Sequence of protein 2:
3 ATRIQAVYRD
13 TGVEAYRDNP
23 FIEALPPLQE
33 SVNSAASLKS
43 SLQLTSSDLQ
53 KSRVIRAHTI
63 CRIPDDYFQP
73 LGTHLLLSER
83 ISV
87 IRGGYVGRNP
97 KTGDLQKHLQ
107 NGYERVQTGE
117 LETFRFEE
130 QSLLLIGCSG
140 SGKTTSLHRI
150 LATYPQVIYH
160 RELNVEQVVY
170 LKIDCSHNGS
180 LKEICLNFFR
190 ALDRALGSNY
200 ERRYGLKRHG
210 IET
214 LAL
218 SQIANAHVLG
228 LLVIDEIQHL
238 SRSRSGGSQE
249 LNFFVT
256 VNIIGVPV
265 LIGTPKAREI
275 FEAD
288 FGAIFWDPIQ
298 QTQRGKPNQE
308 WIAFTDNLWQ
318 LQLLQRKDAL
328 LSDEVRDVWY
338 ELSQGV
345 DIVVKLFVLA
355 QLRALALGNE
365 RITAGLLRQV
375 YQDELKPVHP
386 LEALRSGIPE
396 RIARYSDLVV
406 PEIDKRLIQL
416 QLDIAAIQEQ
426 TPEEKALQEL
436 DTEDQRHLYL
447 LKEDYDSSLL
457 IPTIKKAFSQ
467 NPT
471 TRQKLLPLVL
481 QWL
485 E

Residue-level contacts at the interface:
Residue E438 in protein 1 interacts with residue L327 in protein 2 (closest heavy-atom distance 3.6 Å).
Residue E449 in protein 1 interacts with residue H442 in protein 2 (closest heavy-atom distance 3.5 Å).
Residue A151 in protein 1 is in contact with residue R121 in protein 2 (closest heavy-atom distance 3.4 Å).
Residue L27 in protein 1 interacts with residue Q113 in protein 2 (closest heavy-atom distance 2.9 Å).
Residue P154 in protein 1 interacts with residue F122 in protein 2 (closest heavy-atom distance 3.4 Å).
Residue L417 in protein 1 interacts with residue L78 in protein 2 (closest heavy-atom distance 3.6 Å).
Residue E424 in protein 1 interacts with residue S39 in protein 2 (closest heavy-atom distance 2.5 Å).
Residue E25 in protein 1 is in contact with residue Q113 in protein 2 (closest heavy-atom distance 2.8 Å).
Residue I6 in protein 1 is in contact with residue L105 in protein 2 (closest heavy-atom distance 3.8 Å).
Residue Q7 in protein 1 contacts residue Q106 in protein 2 (closest heavy-atom distance 2.7 Å).
Residue L417 in protein 1 interacts with residue G74 in protein 2 (closest heavy-atom distance 3.5 Å).
Residue A420 in protein 1 interacts with residue L77 in protein 2 (closest heavy-atom distance 3.6 Å).
Residue K53 in protein 1 is in contact with residue Q31 in protein 2 (closest heavy-atom distance 3.5 Å).
Residue A26 in protein 1 is in contact with residue Y109 in protein 2 (closest heavy-atom distance 2.5 Å).
Residue E429 in protein 1 contacts residue N314 in protein 2 (closest heavy-atom distance 3.2 Å).
Residue P29 in protein 1 contacts residue V112 in protein 2 (closest heavy-atom distance 3.7 Å).
Residue R148 in protein 1 is in contact with residue R121 in protein 2 (closest heavy-atom distance 3.8 Å).
Residue E424 in protein 1 is in contact with residue A38 in protein 2 (closest heavy-atom distance 3.3 Å).
Residue V9 in protein 1 is in contact with residue E110 in protein 2 (closest heavy-atom distance 3.5 Å).
Residue E424 in protein 1 interacts with residue K41 in protein 2 (closest heavy-atom distance 2.9 Å).
Residue P29 in protein 1 contacts residue Q113 in protein 2 (closest heavy-atom distance 3.4 Å).
Residue V9 in protein 1 is in contact with residue Y109 in protein 2 (closest heavy-atom distance 3.1 Å).
Residue V9 in protein 1 interacts with residue Q113 in protein 2 (closest heavy-atom distance 2.6 Å).
Residue S54 in protein 1 contacts residue N35 in protein 2 (closest heavy-atom distance 3.2 Å).
Residue A26 in protein 1 is in contact with residue Q113 in protein 2 (closest heavy-atom distance 3.4 Å).
Residue P28 in protein 1 contacts residue Q113 in protein 2 (closest heavy-atom distance 3.3 Å).
Residue E32 in protein 1 interacts with residue V112 in protein 2 (closest heavy-atom distance 3.7 Å).
Residue T4 in protein 1 contacts residue E124 in protein 2 (closest heavy-atom distance 3.6 Å).
Residue Q414 in protein 1 contacts residue R301 in protein 2 (closest heavy-atom distance 3.0 Å).
Residue R472 in protein 1 interacts with residue D450 in protein 2 (closest heavy-atom distance 3.3 Å).
Residue I57 in protein 1 interacts with residue N35 in protein 2 (closest heavy-atom distance 3.6 Å).
Residue T426 in protein 1 is in contact with residue N314 in protein 2 (closest heavy-atom distance 3.6 Å).
Residue D450 in protein 1 is in contact with residue Q473 in protein 2 (closest heavy-atom distance 3.4 Å).
Residue I57 in protein 1 interacts with residue Q31 in protein 2 (closest heavy-atom distance 3.3 Å).
Residue R5 in protein 1 contacts residue Q102 in protein 2 (closest heavy-atom distance 3.3 Å).
Residue A3 in protein 1 contacts residue E124 in protein 2 (closest heavy-atom distance 3.5 Å).
Residue E449 in protein 1 interacts with residue S48 in protein 2 (closest heavy-atom distance 3.3 Å).
Residue S36 in protein 1 interacts with residue T119 in protein 2 (closest heavy-atom distance 3.4 Å).
Residue H60 in protein 1 contacts residue L30 in protein 2 (closest heavy-atom distance 3.5 Å).
Residue Y153 in protein 1 contacts residue F122 in protein 2 (closest heavy-atom distance 3.3 Å).
Residue L480 in protein 1 is in contact with residue L476 in protein 2 (closest heavy-atom distance 3.6 Å).
Residue Q473 in protein 1 interacts with residue D450 in protein 2 (closest heavy-atom distance 3.0 Å).
Residue E429 in protein 1 is in contact with residue A310 in protein 2 (closest heavy-atom distance 3.6 Å).
Residue E32 in protein 1 is in contact with residue E118 in protein 2 (closest heavy-atom distance 3.3 Å).
Residue T61 in protein 1 interacts with residue Q31 in protein 2 (closest heavy-atom distance 3.0 Å).
Residue A151 in protein 1 interacts with residue F122 in protein 2 (closest heavy-atom distance 2.7 Å).
Residue I6 in protein 1 contacts residue Y109 in protein 2 (closest heavy-atom distance 3.4 Å).
Residue Q7 in protein 1 interacts with residue Y109 in protein 2 (closest heavy-atom distance 3.6 Å).
Residue R11 in protein 1 is in contact with residue Q113 in protein 2 (closest heavy-atom distance 3.3 Å).
Residue Q423 in protein 1 contacts residue N35 in protein 2 (closest heavy-atom distance 3.4 Å).
Residue H60 in protein 1 is in contact with residue E81 in protein 2 (closest heavy-atom distance 3.1 Å).
Residue L445 in protein 1 contacts residue A326 in protein 2 (closest heavy-atom distance 3.6 Å).
Residue Y451 in protein 1 is in contact with residue Q473 in protein 2 (closest heavy-atom distance 3.2 Å).
Residue V9 in protein 1 contacts residue Q106 in protein 2 (closest heavy-atom distance 3.8 Å).
Residue E32 in protein 1 contacts residue F120 in protein 2 (closest heavy-atom distance 3.3 Å).
Residue S36 in protein 1 is in contact with residue F120 in protein 2 (closest heavy-atom distance 3.5 Å).
Residue L476 in protein 1 contacts residue L480 in protein 2 (closest heavy-atom distance 3.8 Å).
Residue I6 in protein 1 is in contact with residue Q106 in protein 2 (closest heavy-atom distance 3.7 Å).
Residue L480 in protein 1 contacts residue L480 in protein 2 (closest heavy-atom distance 3.7 Å).
Residue L480 in protein 1 interacts with residue P477 in protein 2 (closest heavy-atom distance 3.7 Å).

The following describes two proteins that form a bound complex.

Sequence of protein 1:
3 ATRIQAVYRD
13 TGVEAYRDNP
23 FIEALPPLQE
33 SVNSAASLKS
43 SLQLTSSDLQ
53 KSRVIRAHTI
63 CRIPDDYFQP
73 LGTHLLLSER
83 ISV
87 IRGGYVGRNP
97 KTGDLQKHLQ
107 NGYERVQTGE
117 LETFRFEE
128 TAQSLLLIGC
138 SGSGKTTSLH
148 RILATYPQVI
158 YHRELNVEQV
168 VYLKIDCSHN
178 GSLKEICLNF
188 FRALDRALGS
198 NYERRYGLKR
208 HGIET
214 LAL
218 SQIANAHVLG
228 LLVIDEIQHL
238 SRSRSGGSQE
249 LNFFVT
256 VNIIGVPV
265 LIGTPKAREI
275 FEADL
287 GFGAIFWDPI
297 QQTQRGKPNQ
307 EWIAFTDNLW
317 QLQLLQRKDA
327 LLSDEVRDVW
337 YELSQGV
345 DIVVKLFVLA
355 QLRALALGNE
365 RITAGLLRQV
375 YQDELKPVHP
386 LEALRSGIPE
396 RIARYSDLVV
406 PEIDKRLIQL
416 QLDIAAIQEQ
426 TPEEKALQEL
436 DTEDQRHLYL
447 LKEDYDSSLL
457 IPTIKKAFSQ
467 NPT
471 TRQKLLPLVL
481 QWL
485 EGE